Interface contacts:
Residue V98 in protein 1 contacts residue R58 in protein 2 (closest heavy-atom distance 3.9 Å).
Residue F155 in protein 1 contacts residue G74 in protein 2 (closest heavy-atom distance 4.8 Å).
Residue R114 in protein 1 interacts with residue R71 in protein 2 (closest heavy-atom distance 4.4 Å).
Residue K149 in protein 1 is in contact with residue I72 in protein 2 (closest heavy-atom distance 4.8 Å).
Residue Y118 in protein 1 interacts with residue A69 in protein 2 (closest heavy-atom distance 3.5 Å).
Residue Y118 in protein 1 interacts with residue L51 in protein 2 (closest heavy-atom distance 3.9 Å).
Residue N120 in protein 1 contacts residue H55 in protein 2 (closest heavy-atom distance 3.4 Å).
Residue V98 in protein 1 contacts residue H55 in protein 2 (closest heavy-atom distance 4.5 Å).
Residue Y118 in protein 1 contacts residue D48 in protein 2 (closest heavy-atom distance 2.8 Å).
Residue V98 in protein 1 interacts with residue A56 in protein 2 (closest heavy-atom distance 3.8 Å).
Residue L102 in protein 1 is in contact with residue R71 in protein 2 (closest heavy-atom distance 3.2 Å).
Residue N144 in protein 1 is in contact with residue H55 in protein 2 (closest heavy-atom distance 2.8 Å).
Residue V100 in protein 1 is in contact with residue I72 in protein 2 (closest heavy-atom distance 4.1 Å).
Residue Y117 in protein 1 is in contact with residue I72 in protein 2 (closest heavy-atom distance 3.8 Å).
Residue T153 in protein 1 interacts with residue G74 in protein 2 (closest heavy-atom distance 4.2 Å).
Residue R114 in protein 1 contacts residue G74 in protein 2 (closest heavy-atom distance 3.2 Å).
Residue S54 in protein 1 contacts residue L68 in protein 2 (closest heavy-atom distance 3.7 Å).
Residue Y118 in protein 1 is in contact with residue I72 in protein 2 (closest heavy-atom distance 3.2 Å).
Residue Y118 in protein 1 interacts with residue H55 in protein 2 (closest heavy-atom distance 3.9 Å).
Residue S53 in protein 1 is in contact with residue R71 in protein 2 (closest heavy-atom distance 4.9 Å).
Residue V98 in protein 1 is in contact with residue L68 in protein 2 (closest heavy-atom distance 3.6 Å).
Residue S54 in protein 1 interacts with residue Q67 in protein 2 (closest heavy-atom distance 3.4 Å).
Residue V98 in protein 1 is in contact with residue C52 in protein 2 (closest heavy-atom distance 3.9 Å).
Residue R151 in protein 1 contacts residue I72 in protein 2 (closest heavy-atom distance 3.1 Å).
Residue T153 in protein 1 interacts with residue I72 in protein 2 (closest heavy-atom distance 4.7 Å).
Residue K149 in protein 1 is in contact with residue L51 in protein 2 (closest heavy-atom distance 3.7 Å).
Residue L57 in protein 1 contacts residue R71 in protein 2 (closest heavy-atom distance 3.8 Å).
Residue V98 in protein 1 interacts with residue K64 in protein 2 (closest heavy-atom distance 2.9 Å).
Residue I145 in protein 1 is in contact with residue H55 in protein 2 (closest heavy-atom distance 4.1 Å).
Residue V119 in protein 1 is in contact with residue H55 in protein 2 (closest heavy-atom distance 4.1 Å).
Residue E122 in protein 1 contacts residue K57 in protein 2 (closest heavy-atom distance 2.9 Å).
Residue V51 in protein 1 interacts with residue L68 in protein 2 (closest heavy-atom distance 4.1 Å).
Residue D60 in protein 1 is in contact with residue R71 in protein 2 (closest heavy-atom distance 2.7 Å).
Residue N120 in protein 1 contacts residue A56 in protein 2 (closest heavy-atom distance 3.8 Å).
Residue N120 in protein 1 contacts residue K57 in protein 2 (closest heavy-atom distance 4.4 Å).
Residue E111 in protein 1 is in contact with residue G74 in protein 2 (closest heavy-atom distance 5.0 Å).
Residue V98 in protein 1 is in contact with residue D65 in protein 2 (closest heavy-atom distance 4.4 Å).
Residue R114 in protein 1 interacts with residue E75 in protein 2 (closest heavy-atom distance 3.9 Å).
Residue Y118 in protein 1 contacts residue C52 in protein 2 (closest heavy-atom distance 3.4 Å).
Residue V100 in protein 1 contacts residue L68 in protein 2 (closest heavy-atom distance 3.9 Å).
Residue Y118 in protein 1 interacts with residue L68 in protein 2 (closest heavy-atom distance 4.3 Å).
Residue Y118 in protein 1 is in contact with residue T49 in protein 2 (closest heavy-atom distance 4.3 Å).
Residue S56 in protein 1 interacts with residue R71 in protein 2 (closest heavy-atom distance 4.8 Å).
Residue V100 in protein 1 interacts with residue R71 in protein 2 (closest heavy-atom distance 3.9 Å).
Residue G116 in protein 1 interacts with residue I72 in protein 2 (closest heavy-atom distance 3.4 Å).
Residue R114 in protein 1 interacts with residue R73 in protein 2 (closest heavy-atom distance 4.9 Å).
Residue R151 in protein 1 interacts with residue D48 in protein 2 (closest heavy-atom distance 2.6 Å).
Residue L57 in protein 1 contacts residue E75 in protein 2 (closest heavy-atom distance 3.9 Å).
Residue T99 in protein 1 is in contact with residue L68 in protein 2 (closest heavy-atom distance 3.8 Å).
Residue L146 in protein 1 contacts residue H55 in protein 2 (closest heavy-atom distance 3.6 Å).
Residue S97 in protein 1 interacts with residue K64 in protein 2 (closest heavy-atom distance 3.0 Å).
Residue L102 in protein 1 contacts residue I72 in protein 2 (closest heavy-atom distance 4.4 Å).
Residue V51 in protein 1 is in contact with residue R71 in protein 2 (closest heavy-atom distance 3.6 Å).
Residue T153 in protein 1 is in contact with residue R73 in protein 2 (closest heavy-atom distance 2.5 Å).
Residue S54 in protein 1 interacts with residue K64 in protein 2 (closest heavy-atom distance 3.5 Å).
Residue Y118 in protein 1 is in contact with residue D65 in protein 2 (closest heavy-atom distance 4.8 Å).
Residue L146 in protein 1 is in contact with residue L51 in protein 2 (closest heavy-atom distance 4.8 Å).
Residue R151 in protein 1 interacts with residue E47 in protein 2 (closest heavy-atom distance 4.8 Å).
Residue R151 in protein 1 contacts residue L51 in protein 2 (closest heavy-atom distance 3.2 Å).

These two protein chains interact to form a complex.

Sequence of protein 2:
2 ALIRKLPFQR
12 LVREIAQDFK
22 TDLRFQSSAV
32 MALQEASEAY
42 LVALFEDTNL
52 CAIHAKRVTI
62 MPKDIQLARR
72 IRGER

Sequence of protein 1:
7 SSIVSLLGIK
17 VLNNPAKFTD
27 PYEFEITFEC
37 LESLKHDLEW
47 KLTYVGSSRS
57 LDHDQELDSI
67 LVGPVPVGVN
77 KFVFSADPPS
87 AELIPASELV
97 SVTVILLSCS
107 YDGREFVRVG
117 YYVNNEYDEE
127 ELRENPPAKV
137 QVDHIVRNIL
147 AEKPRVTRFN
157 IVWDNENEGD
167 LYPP